Sequence of the first protein:
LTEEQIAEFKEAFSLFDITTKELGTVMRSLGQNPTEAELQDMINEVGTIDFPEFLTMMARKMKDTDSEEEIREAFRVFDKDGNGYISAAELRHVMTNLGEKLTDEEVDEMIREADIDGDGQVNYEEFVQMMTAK

These two protein chains interact to form a complex.

Sequence of the second protein:
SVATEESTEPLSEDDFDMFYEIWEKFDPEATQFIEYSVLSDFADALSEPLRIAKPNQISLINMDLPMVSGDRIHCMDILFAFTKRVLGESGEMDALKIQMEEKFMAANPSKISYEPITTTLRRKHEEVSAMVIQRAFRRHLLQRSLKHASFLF

Residue-level contacts at the interface:
Residue Q137 in the second protein interacts with residue L113 in the first protein (closest heavy-atom distance 2.8 Å).
Residue E130 in the second protein contacts residue L113 in the first protein (closest heavy-atom distance 3.4 Å).
Residue F140 in the second protein contacts residue E121 in the first protein (closest heavy-atom distance 3.3 Å).
Residue Q146 in the second protein is in contact with residue K149 in the first protein (closest heavy-atom distance 2.9 Å).
Residue E129 in the second protein contacts residue V92 in the first protein (closest heavy-atom distance 3.8 Å).
Residue R141 in the second protein is in contact with residue E115 in the first protein (closest heavy-atom distance 3.0 Å).
Residue F140 in the second protein is in contact with residue F142 in the first protein (closest heavy-atom distance 4.1 Å).
Residue S132 in the second protein contacts residue V92 in the first protein (closest heavy-atom distance 3.4 Å).
Residue I136 in the second protein contacts residue A89 in the first protein (closest heavy-atom distance 3.8 Å).
Residue H143 in the second protein is in contact with residue M146 in the first protein (closest heavy-atom distance 4.1 Å).
Residue E130 in the second protein contacts residue G114 in the first protein (closest heavy-atom distance 3.0 Å).
Residue V135 in the second protein contacts residue E85 in the first protein (closest heavy-atom distance 3.8 Å).
Residue I136 in the second protein is in contact with residue M110 in the first protein (closest heavy-atom distance 3.9 Å).
Residue E129 in the second protein contacts residue K95 in the first protein (closest heavy-atom distance 2.8 Å).
Residue A133 in the second protein is in contact with residue L113 in the first protein (closest heavy-atom distance 3.8 Å).
Residue F140 in the second protein contacts residue E128 in the first protein (closest heavy-atom distance 3.7 Å).
Residue M134 in the second protein is in contact with residue G114 in the first protein (closest heavy-atom distance 3.5 Å).
Residue M134 in the second protein interacts with residue E115 in the first protein (closest heavy-atom distance 3.6 Å).
Residue A133 in the second protein interacts with residue G114 in the first protein (closest heavy-atom distance 4.6 Å).
Residue I136 in the second protein contacts residue F90 in the first protein (closest heavy-atom distance 3.6 Å).
Residue R141 in the second protein is in contact with residue T118 in the first protein (closest heavy-atom distance 4.5 Å).
Residue H143 in the second protein contacts residue M145 in the first protein (closest heavy-atom distance 3.8 Å).
Residue R141 in the second protein is in contact with residue E121 in the first protein (closest heavy-atom distance 3.0 Å).
Residue Q137 in the second protein is in contact with residue V109 in the first protein (closest heavy-atom distance 4.2 Å).
Residue S132 in the second protein is in contact with residue F93 in the first protein (closest heavy-atom distance 3.8 Å).
Residue A133 in the second protein contacts residue F93 in the first protein (closest heavy-atom distance 3.8 Å).
Residue F140 in the second protein contacts residue M125 in the first protein (closest heavy-atom distance 3.5 Å).
Residue R141 in the second protein is in contact with residue K116 in the first protein (closest heavy-atom distance 3.1 Å).
Residue F140 in the second protein interacts with residue E124 in the first protein (closest heavy-atom distance 3.9 Å).
Residue L144 in the second protein contacts residue E128 in the first protein (closest heavy-atom distance 4.2 Å).
Residue E129 in the second protein contacts residue L113 in the first protein (closest heavy-atom distance 4.0 Å).
Residue V135 in the second protein contacts residue I86 in the first protein (closest heavy-atom distance 4.0 Å).
Residue S132 in the second protein interacts with residue A89 in the first protein (closest heavy-atom distance 3.5 Å).
Residue L144 in the second protein interacts with residue E121 in the first protein (closest heavy-atom distance 4.7 Å).
Residue Q137 in the second protein interacts with residue L117 in the first protein (closest heavy-atom distance 4.1 Å).
Residue Q137 in the second protein interacts with residue G114 in the first protein (closest heavy-atom distance 3.6 Å).
Residue E129 in the second protein contacts residue F93 in the first protein (closest heavy-atom distance 3.4 Å).
Residue I136 in the second protein contacts residue M146 in the first protein (closest heavy-atom distance 4.4 Å).
Residue I136 in the second protein contacts residue F93 in the first protein (closest heavy-atom distance 4.0 Å).
Residue R141 in the second protein contacts residue L117 in the first protein (closest heavy-atom distance 3.6 Å).
Residue A133 in the second protein is in contact with residue M110 in the first protein (closest heavy-atom distance 3.9 Å).
Residue R147 in the second protein interacts with residue E128 in the first protein (closest heavy-atom distance 2.7 Å).
Residue H128 in the second protein interacts with residue V92 in the first protein (closest heavy-atom distance 3.5 Å).
Residue I136 in the second protein is in contact with residue M125 in the first protein (closest heavy-atom distance 4.2 Å).
Residue R138 in the second protein interacts with residue E85 in the first protein (closest heavy-atom distance 3.7 Å).
Residue Q137 in the second protein is in contact with residue E115 in the first protein (closest heavy-atom distance 2.7 Å).
Residue A139 in the second protein is in contact with residue I86 in the first protein (closest heavy-atom distance 3.7 Å).
Residue F140 in the second protein contacts residue L117 in the first protein (closest heavy-atom distance 4.1 Å).
Residue A133 in the second protein contacts residue V109 in the first protein (closest heavy-atom distance 4.0 Å).
Residue Q137 in the second protein contacts residue K116 in the first protein (closest heavy-atom distance 3.8 Å).
Residue V135 in the second protein interacts with residue A89 in the first protein (closest heavy-atom distance 3.8 Å).
Residue I136 in the second protein is in contact with residue I86 in the first protein (closest heavy-atom distance 4.6 Å).
Residue L144 in the second protein is in contact with residue E124 in the first protein (closest heavy-atom distance 3.8 Å).
Residue E130 in the second protein is in contact with residue N112 in the first protein (closest heavy-atom distance 4.7 Å).
Residue H143 in the second protein interacts with residue E128 in the first protein (closest heavy-atom distance 3.3 Å).
Residue R147 in the second protein contacts residue E124 in the first protein (closest heavy-atom distance 2.9 Å).
Residue F140 in the second protein is in contact with residue M146 in the first protein (closest heavy-atom distance 3.6 Å).
Residue A139 in the second protein contacts residue M146 in the first protein (closest heavy-atom distance 3.9 Å).
Residue Q137 in the second protein contacts residue M110 in the first protein (closest heavy-atom distance 3.1 Å).